This data describes a binding interaction between two proteins.

Sequence of the first protein:
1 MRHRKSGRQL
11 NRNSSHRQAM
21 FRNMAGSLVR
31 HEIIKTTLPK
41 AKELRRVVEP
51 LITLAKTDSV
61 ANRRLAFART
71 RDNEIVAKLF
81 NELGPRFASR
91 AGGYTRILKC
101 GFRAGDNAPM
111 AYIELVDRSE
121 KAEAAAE

Residue-level contacts at the interface:
Residue C100 in the first protein contacts residue K53 in the second protein (closest heavy-atom distance 4.3 Å).
Residue C100 in the first protein is in contact with residue V54 in the second protein (closest heavy-atom distance 4.4 Å).
Residue A111 in the first protein is in contact with residue V54 in the second protein (closest heavy-atom distance 3.3 Å).
Residue C100 in the first protein is in contact with residue Y48 in the second protein (closest heavy-atom distance 4.4 Å).
Residue K35 in the first protein contacts residue V54 in the second protein (closest heavy-atom distance 3.8 Å).
Residue L98 in the first protein interacts with residue K53 in the second protein (closest heavy-atom distance 3.3 Å).
Residue M110 in the first protein is in contact with residue A45 in the second protein (closest heavy-atom distance 4.0 Å).
Residue F102 in the first protein contacts residue T44 in the second protein (closest heavy-atom distance 4.6 Å).
Residue M110 in the first protein contacts residue G47 in the second protein (closest heavy-atom distance 4.3 Å).
Residue E114 in the first protein contacts residue K53 in the second protein (closest heavy-atom distance 5.0 Å).
Residue C100 in the first protein interacts with residue H41 in the second protein (closest heavy-atom distance 4.9 Å).
Residue F102 in the first protein interacts with residue H41 in the second protein (closest heavy-atom distance 3.0 Å).
Residue I33 in the first protein is in contact with residue R52 in the second protein (closest heavy-atom distance 4.5 Å).
Residue Y112 in the first protein interacts with residue V54 in the second protein (closest heavy-atom distance 3.9 Å).
Residue I33 in the first protein interacts with residue I55 in the second protein (closest heavy-atom distance 4.3 Å).
Residue C100 in the first protein interacts with residue G47 in the second protein (closest heavy-atom distance 3.0 Å).
Residue Y112 in the first protein contacts residue K53 in the second protein (closest heavy-atom distance 3.9 Å).
Residue A104 in the first protein interacts with residue T44 in the second protein (closest heavy-atom distance 3.8 Å).
Residue M110 in the first protein contacts residue V54 in the second protein (closest heavy-atom distance 4.1 Å).
Residue K35 in the first protein interacts with residue I55 in the second protein (closest heavy-atom distance 3.6 Å).
Residue C100 in the first protein is in contact with residue Y49 in the second protein (closest heavy-atom distance 5.0 Å).
Residue G101 in the first protein interacts with residue H41 in the second protein (closest heavy-atom distance 3.2 Å).
Residue I33 in the first protein is in contact with residue V54 in the second protein (closest heavy-atom distance 4.1 Å).

Sequence of the second protein:
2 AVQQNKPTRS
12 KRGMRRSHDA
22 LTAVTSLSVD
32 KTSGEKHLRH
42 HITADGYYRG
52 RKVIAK